Contacts between the two chains:
Residue R61 in the second protein contacts residue E119 in the first protein (closest heavy-atom distance 4.8 Å).
Residue Y52 in the second protein is in contact with residue E119 in the first protein (closest heavy-atom distance 3.8 Å).

Sequence of the second protein:
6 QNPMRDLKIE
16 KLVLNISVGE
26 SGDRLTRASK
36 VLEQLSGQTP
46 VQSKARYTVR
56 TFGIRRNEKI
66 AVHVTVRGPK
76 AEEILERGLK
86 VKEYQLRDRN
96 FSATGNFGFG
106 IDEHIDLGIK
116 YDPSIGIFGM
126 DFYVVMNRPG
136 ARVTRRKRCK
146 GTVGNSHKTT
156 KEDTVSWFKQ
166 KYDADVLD

The following describes two proteins that form a bound complex.

Sequence of the first protein:
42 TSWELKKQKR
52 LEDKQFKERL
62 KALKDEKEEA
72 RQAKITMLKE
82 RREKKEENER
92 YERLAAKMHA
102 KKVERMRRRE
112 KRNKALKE